Interface contacts:
Residue E10 in the first protein interacts with residue D19 in the second protein (closest heavy-atom distance 4.9 Å).
Residue Y62 in the first protein interacts with residue I50 in the second protein (closest heavy-atom distance 4.7 Å).
Residue I51 in the first protein interacts with residue Y26 in the second protein (closest heavy-atom distance 3.2 Å).
Residue L68 in the first protein contacts residue I43 in the second protein (closest heavy-atom distance 3.7 Å).
Residue Y62 in the first protein contacts residue Q47 in the second protein (closest heavy-atom distance 2.3 Å).
Residue Y62 in the first protein is in contact with residue I43 in the second protein (closest heavy-atom distance 4.4 Å).
Residue L21 in the first protein contacts residue V30 in the second protein (closest heavy-atom distance 4.9 Å).
Residue Y18 in the first protein interacts with residue Y22 in the second protein (closest heavy-atom distance 3.6 Å).
Residue C47 in the first protein interacts with residue S35 in the second protein (closest heavy-atom distance 4.7 Å).
Residue K50 in the first protein interacts with residue T36 in the second protein (closest heavy-atom distance 4.2 Å).
Residue C47 in the first protein contacts residue Y26 in the second protein (closest heavy-atom distance 4.3 Å).
Residue K50 in the first protein is in contact with residue S35 in the second protein (closest heavy-atom distance 3.5 Å).
Residue T54 in the first protein interacts with residue I37 in the second protein (closest heavy-atom distance 3.6 Å).
Residue L21 in the first protein contacts residue Y26 in the second protein (closest heavy-atom distance 4.1 Å).
Residue T69 in the first protein contacts residue Q47 in the second protein (closest heavy-atom distance 3.3 Å).
Residue K6 in the first protein is in contact with residue Q12 in the second protein (closest heavy-atom distance 4.3 Å).
Residue L68 in the first protein contacts residue Q47 in the second protein (closest heavy-atom distance 2.9 Å).
Residue N72 in the first protein is in contact with residue A54 in the second protein (closest heavy-atom distance 3.5 Å).
Residue E10 in the first protein contacts residue Q12 in the second protein (closest heavy-atom distance 4.7 Å).
Residue C47 in the first protein contacts residue G34 in the second protein (closest heavy-atom distance 4.8 Å).
Residue N17 in the first protein contacts residue K23 in the second protein (closest heavy-atom distance 3.4 Å).
Residue Y18 in the first protein interacts with residue Y26 in the second protein (closest heavy-atom distance 4.6 Å).
Residue K50 in the first protein is in contact with residue F39 in the second protein (closest heavy-atom distance 3.5 Å).
Residue T58 in the first protein contacts residue Y22 in the second protein (closest heavy-atom distance 2.3 Å).
Residue F57 in the first protein contacts residue I43 in the second protein (closest heavy-atom distance 3.8 Å).
Residue T54 in the first protein is in contact with residue Q42 in the second protein (closest heavy-atom distance 4.1 Å).
Residue Y18 in the first protein is in contact with residue K23 in the second protein (closest heavy-atom distance 3.5 Å).
Residue T58 in the first protein interacts with residue I43 in the second protein (closest heavy-atom distance 3.2 Å).
Residue Q24 in the first protein interacts with residue N27 in the second protein (closest heavy-atom distance 5.0 Å).
Residue K25 in the first protein is in contact with residue N27 in the second protein (closest heavy-atom distance 2.4 Å).
Residue I61 in the first protein interacts with residue I43 in the second protein (closest heavy-atom distance 3.6 Å).
Residue K50 in the first protein contacts residue Y26 in the second protein (closest heavy-atom distance 3.4 Å).
Residue E10 in the first protein is in contact with residue T16 in the second protein (closest heavy-atom distance 4.6 Å).
Residue T69 in the first protein contacts residue I50 in the second protein (closest heavy-atom distance 3.9 Å).
Residue D27 in the first protein interacts with residue N33 in the second protein (closest heavy-atom distance 4.4 Å).
Residue Y62 in the first protein interacts with residue H46 in the second protein (closest heavy-atom distance 3.0 Å).
Residue C43 in the first protein interacts with residue N33 in the second protein (closest heavy-atom distance 4.9 Å).
Residue T69 in the first protein contacts residue F18 in the second protein (closest heavy-atom distance 3.9 Å).
Residue Q53 in the first protein contacts residue F39 in the second protein (closest heavy-atom distance 4.1 Å).
Residue T54 in the first protein interacts with residue Y26 in the second protein (closest heavy-atom distance 3.4 Å).
Residue F57 in the first protein interacts with residue F39 in the second protein (closest heavy-atom distance 3.4 Å).
Residue F55 in the first protein is in contact with residue Y22 in the second protein (closest heavy-atom distance 3.5 Å).
Residue N72 in the first protein interacts with residue I50 in the second protein (closest heavy-atom distance 4.8 Å).
Residue K25 in the first protein is in contact with residue N33 in the second protein (closest heavy-atom distance 2.8 Å).
Residue Y62 in the first protein contacts residue F18 in the second protein (closest heavy-atom distance 3.3 Å).
Residue V46 in the first protein is in contact with residue S35 in the second protein (closest heavy-atom distance 3.6 Å).
Residue F57 in the first protein interacts with residue Q40 in the second protein (closest heavy-atom distance 4.2 Å).
Residue K25 in the first protein is in contact with residue G34 in the second protein (closest heavy-atom distance 4.2 Å).
Residue I7 in the first protein is in contact with residue R15 in the second protein (closest heavy-atom distance 4.6 Å).
Residue L21 in the first protein is in contact with residue N27 in the second protein (closest heavy-atom distance 4.4 Å).
Residue K50 in the first protein contacts residue I37 in the second protein (closest heavy-atom distance 4.0 Å).
Residue C26 in the first protein interacts with residue N33 in the second protein (closest heavy-atom distance 4.0 Å).
Residue L21 in the first protein contacts residue K23 in the second protein (closest heavy-atom distance 3.4 Å).
Residue Y18 in the first protein is in contact with residue D19 in the second protein (closest heavy-atom distance 4.2 Å).
Residue T54 in the first protein interacts with residue F39 in the second protein (closest heavy-atom distance 3.2 Å).
Residue C47 in the first protein contacts residue N33 in the second protein (closest heavy-atom distance 4.8 Å).
Residue E10 in the first protein is in contact with residue R15 in the second protein (closest heavy-atom distance 2.4 Å).
Residue K6 in the first protein interacts with residue R15 in the second protein (closest heavy-atom distance 4.0 Å).
Residue T54 in the first protein interacts with residue Y22 in the second protein (closest heavy-atom distance 3.2 Å).
Residue K25 in the first protein contacts residue V30 in the second protein (closest heavy-atom distance 3.6 Å).

Sequence of the first protein:
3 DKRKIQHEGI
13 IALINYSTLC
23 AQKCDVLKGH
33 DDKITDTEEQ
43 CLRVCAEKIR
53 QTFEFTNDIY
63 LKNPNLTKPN

This data describes a binding interaction between two proteins.

Sequence of the second protein:
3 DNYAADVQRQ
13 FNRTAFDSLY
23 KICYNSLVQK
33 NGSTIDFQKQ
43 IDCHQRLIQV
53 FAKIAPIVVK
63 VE